Interface contacts:
Residue Q260 in protein 2 is in contact with residue K110 in protein 1 (closest heavy-atom distance 3.3 Å).
Residue Q260 in protein 2 contacts residue I111 in protein 1 (closest heavy-atom distance 3.6 Å).
Residue E261 in protein 2 is in contact with residue I111 in protein 1 (closest heavy-atom distance 4.6 Å).
Residue S258 in protein 2 interacts with residue I111 in protein 1 (closest heavy-atom distance 3.8 Å).

Sequence of protein 1:
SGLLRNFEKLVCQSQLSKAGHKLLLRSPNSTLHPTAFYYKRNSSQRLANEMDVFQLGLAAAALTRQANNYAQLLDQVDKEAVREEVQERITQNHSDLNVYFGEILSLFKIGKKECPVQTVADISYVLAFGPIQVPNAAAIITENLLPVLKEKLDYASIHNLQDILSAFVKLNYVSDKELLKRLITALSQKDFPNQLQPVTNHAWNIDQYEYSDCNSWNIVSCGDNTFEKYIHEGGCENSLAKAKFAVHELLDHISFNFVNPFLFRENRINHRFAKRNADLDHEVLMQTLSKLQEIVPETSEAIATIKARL

The following describes two proteins that form a bound complex.

Sequence of protein 2:
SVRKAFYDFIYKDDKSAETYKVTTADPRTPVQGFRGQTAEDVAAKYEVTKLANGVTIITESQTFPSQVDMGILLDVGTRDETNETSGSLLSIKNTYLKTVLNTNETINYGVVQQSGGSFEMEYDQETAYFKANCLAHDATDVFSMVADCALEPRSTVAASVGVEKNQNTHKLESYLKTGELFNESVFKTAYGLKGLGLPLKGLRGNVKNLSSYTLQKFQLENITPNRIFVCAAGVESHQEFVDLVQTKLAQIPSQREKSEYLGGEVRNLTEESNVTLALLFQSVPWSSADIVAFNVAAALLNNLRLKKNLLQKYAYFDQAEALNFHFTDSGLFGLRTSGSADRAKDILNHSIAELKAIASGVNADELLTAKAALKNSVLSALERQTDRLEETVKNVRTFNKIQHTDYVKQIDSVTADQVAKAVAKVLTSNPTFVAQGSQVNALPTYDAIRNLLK